These two protein chains interact to form a complex.

Sequence of protein 2:
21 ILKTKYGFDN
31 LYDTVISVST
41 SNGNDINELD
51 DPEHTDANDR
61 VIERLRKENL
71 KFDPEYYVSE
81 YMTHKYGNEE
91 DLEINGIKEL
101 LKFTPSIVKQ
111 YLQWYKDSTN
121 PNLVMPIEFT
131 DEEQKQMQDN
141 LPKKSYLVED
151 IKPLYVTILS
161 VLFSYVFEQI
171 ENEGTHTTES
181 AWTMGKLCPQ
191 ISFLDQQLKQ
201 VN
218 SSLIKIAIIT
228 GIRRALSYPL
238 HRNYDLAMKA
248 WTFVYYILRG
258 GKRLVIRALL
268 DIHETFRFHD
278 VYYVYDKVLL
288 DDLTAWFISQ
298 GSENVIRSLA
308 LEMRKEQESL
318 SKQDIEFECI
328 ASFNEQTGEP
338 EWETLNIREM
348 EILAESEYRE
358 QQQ

Sequence of protein 1:
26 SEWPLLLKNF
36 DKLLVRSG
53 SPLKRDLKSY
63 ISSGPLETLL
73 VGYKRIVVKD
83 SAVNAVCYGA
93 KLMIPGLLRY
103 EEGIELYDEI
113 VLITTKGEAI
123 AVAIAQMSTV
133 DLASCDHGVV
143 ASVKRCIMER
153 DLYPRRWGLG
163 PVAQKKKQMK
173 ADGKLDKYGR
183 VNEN

Contacts between the two chains:
Residue W182 in protein 2 is in contact with residue R152 in protein 1 (closest heavy-atom distance 3.3 Å).
Residue T83 in protein 2 interacts with residue R157 in protein 1 (closest heavy-atom distance 2.7 Å).
Residue E340 in protein 2 contacts residue K169 in protein 1 (closest heavy-atom distance 3.4 Å).
Residue E354 in protein 2 is in contact with residue W159 in protein 1 (closest heavy-atom distance 3.0 Å).
Residue S79 in protein 2 is in contact with residue R158 in protein 1 (closest heavy-atom distance 3.5 Å).
Residue R239 in protein 2 interacts with residue Y90 in protein 1 (closest heavy-atom distance 3.0 Å).
Residue T178 in protein 2 interacts with residue V145 in protein 1 (closest heavy-atom distance 3.6 Å).
Residue Y280 in protein 2 interacts with residue S26 in protein 1 (closest heavy-atom distance 2.7 Å).
Residue M82 in protein 2 is in contact with residue W159 in protein 1 (closest heavy-atom distance 3.5 Å).
Residue E75 in protein 2 interacts with residue P163 in protein 1 (closest heavy-atom distance 3.3 Å).
Residue Y235 in protein 2 is in contact with residue Y90 in protein 1 (closest heavy-atom distance 3.3 Å).
Residue N42 in protein 2 contacts residue P29 in protein 1 (closest heavy-atom distance 3.1 Å).
Residue Y76 in protein 2 contacts residue R157 in protein 1 (closest heavy-atom distance 3.5 Å).
Residue S41 in protein 2 is in contact with residue R57 in protein 1 (closest heavy-atom distance 3.5 Å).
Residue S329 in protein 2 contacts residue K169 in protein 1 (closest heavy-atom distance 3.2 Å).
Residue L237 in protein 2 is in contact with residue A87 in protein 1 (closest heavy-atom distance 3.6 Å).
Residue E179 in protein 2 interacts with residue Y90 in protein 1 (closest heavy-atom distance 3.3 Å).
Residue A328 in protein 2 is in contact with residue K169 in protein 1 (closest heavy-atom distance 3.7 Å).
Residue T178 in protein 2 is in contact with residue K146 in protein 1 (closest heavy-atom distance 3.5 Å).
Residue V78 in protein 2 contacts residue W159 in protein 1 (closest heavy-atom distance 3.6 Å).
Residue E340 in protein 2 contacts residue K172 in protein 1 (closest heavy-atom distance 3.3 Å).
Residue E323 in protein 2 contacts residue R182 in protein 1 (closest heavy-atom distance 2.7 Å).
Residue L237 in protein 2 is in contact with residue Y90 in protein 1 (closest heavy-atom distance 3.4 Å).
Residue R239 in protein 2 interacts with residue D153 in protein 1 (closest heavy-atom distance 2.9 Å).
Residue E354 in protein 2 is in contact with residue L161 in protein 1 (closest heavy-atom distance 3.7 Å).
Residue M347 in protein 2 contacts residue V164 in protein 1 (closest heavy-atom distance 3.6 Å).
Residue E338 in protein 2 is in contact with residue K169 in protein 1 (closest heavy-atom distance 3.4 Å).
Residue Y76 in protein 2 is in contact with residue N86 in protein 1 (closest heavy-atom distance 3.2 Å).
Residue A328 in protein 2 interacts with residue A165 in protein 1 (closest heavy-atom distance 3.7 Å).
Residue I327 in protein 2 interacts with residue A165 in protein 1 (closest heavy-atom distance 3.5 Å).
Residue P236 in protein 2 interacts with residue Y90 in protein 1 (closest heavy-atom distance 3.5 Å).
Residue N95 in protein 2 contacts residue R157 in protein 1 (closest heavy-atom distance 3.5 Å).
Residue L342 in protein 2 contacts residue K168 in protein 1 (closest heavy-atom distance 3.7 Å).
Residue E340 in protein 2 contacts residue K168 in protein 1 (closest heavy-atom distance 3.4 Å).
Residue E346 in protein 2 contacts residue V183 in protein 1 (closest heavy-atom distance 2.8 Å).
Residue A351 in protein 2 contacts residue W159 in protein 1 (closest heavy-atom distance 3.5 Å).
Residue D277 in protein 2 is in contact with residue K33 in protein 1 (closest heavy-atom distance 3.7 Å).
Residue T177 in protein 2 interacts with residue G91 in protein 1 (closest heavy-atom distance 3.7 Å).
Residue E75 in protein 2 is in contact with residue V164 in protein 1 (closest heavy-atom distance 3.2 Å).
Residue A328 in protein 2 is in contact with residue Q166 in protein 1 (closest heavy-atom distance 3.6 Å).
Residue L350 in protein 2 interacts with residue V164 in protein 1 (closest heavy-atom distance 3.4 Å).
Residue S41 in protein 2 is in contact with residue K56 in protein 1 (closest heavy-atom distance 2.8 Å).
Residue Y76 in protein 2 contacts residue D153 in protein 1 (closest heavy-atom distance 3.4 Å).
Residue N42 in protein 2 interacts with residue L30 in protein 1 (closest heavy-atom distance 3.4 Å).
Residue S353 in protein 2 is in contact with residue K167 in protein 1 (closest heavy-atom distance 3.5 Å).
Residue I349 in protein 2 interacts with residue E185 in protein 1 (closest heavy-atom distance 3.5 Å).
Residue E346 in protein 2 contacts residue K168 in protein 1 (closest heavy-atom distance 3.1 Å).
Residue R345 in protein 2 interacts with residue E185 in protein 1 (closest heavy-atom distance 3.1 Å).
Residue S79 in protein 2 interacts with residue R157 in protein 1 (closest heavy-atom distance 3.1 Å).
Residue E340 in protein 2 contacts residue A165 in protein 1 (closest heavy-atom distance 2.7 Å).
Residue E179 in protein 2 is in contact with residue R147 in protein 1 (closest heavy-atom distance 3.2 Å).
Residue K71 in protein 2 contacts residue D153 in protein 1 (closest heavy-atom distance 3.4 Å).
Residue E354 in protein 2 contacts residue G162 in protein 1 (closest heavy-atom distance 2.9 Å).
Residue E346 in protein 2 is in contact with residue R182 in protein 1 (closest heavy-atom distance 2.7 Å).
Residue Y355 in protein 2 contacts residue L161 in protein 1 (closest heavy-atom distance 3.6 Å).
Residue S41 in protein 2 contacts residue L55 in protein 1 (closest heavy-atom distance 3.5 Å).
Residue E179 in protein 2 interacts with residue R152 in protein 1 (closest heavy-atom distance 3.0 Å).
Residue Q358 in protein 2 interacts with residue L161 in protein 1 (closest heavy-atom distance 3.5 Å).
Residue T341 in protein 2 contacts residue K168 in protein 1 (closest heavy-atom distance 2.8 Å).
Residue E80 in protein 2 is in contact with residue R157 in protein 1 (closest heavy-atom distance 3.2 Å).